Sequence of protein 1:
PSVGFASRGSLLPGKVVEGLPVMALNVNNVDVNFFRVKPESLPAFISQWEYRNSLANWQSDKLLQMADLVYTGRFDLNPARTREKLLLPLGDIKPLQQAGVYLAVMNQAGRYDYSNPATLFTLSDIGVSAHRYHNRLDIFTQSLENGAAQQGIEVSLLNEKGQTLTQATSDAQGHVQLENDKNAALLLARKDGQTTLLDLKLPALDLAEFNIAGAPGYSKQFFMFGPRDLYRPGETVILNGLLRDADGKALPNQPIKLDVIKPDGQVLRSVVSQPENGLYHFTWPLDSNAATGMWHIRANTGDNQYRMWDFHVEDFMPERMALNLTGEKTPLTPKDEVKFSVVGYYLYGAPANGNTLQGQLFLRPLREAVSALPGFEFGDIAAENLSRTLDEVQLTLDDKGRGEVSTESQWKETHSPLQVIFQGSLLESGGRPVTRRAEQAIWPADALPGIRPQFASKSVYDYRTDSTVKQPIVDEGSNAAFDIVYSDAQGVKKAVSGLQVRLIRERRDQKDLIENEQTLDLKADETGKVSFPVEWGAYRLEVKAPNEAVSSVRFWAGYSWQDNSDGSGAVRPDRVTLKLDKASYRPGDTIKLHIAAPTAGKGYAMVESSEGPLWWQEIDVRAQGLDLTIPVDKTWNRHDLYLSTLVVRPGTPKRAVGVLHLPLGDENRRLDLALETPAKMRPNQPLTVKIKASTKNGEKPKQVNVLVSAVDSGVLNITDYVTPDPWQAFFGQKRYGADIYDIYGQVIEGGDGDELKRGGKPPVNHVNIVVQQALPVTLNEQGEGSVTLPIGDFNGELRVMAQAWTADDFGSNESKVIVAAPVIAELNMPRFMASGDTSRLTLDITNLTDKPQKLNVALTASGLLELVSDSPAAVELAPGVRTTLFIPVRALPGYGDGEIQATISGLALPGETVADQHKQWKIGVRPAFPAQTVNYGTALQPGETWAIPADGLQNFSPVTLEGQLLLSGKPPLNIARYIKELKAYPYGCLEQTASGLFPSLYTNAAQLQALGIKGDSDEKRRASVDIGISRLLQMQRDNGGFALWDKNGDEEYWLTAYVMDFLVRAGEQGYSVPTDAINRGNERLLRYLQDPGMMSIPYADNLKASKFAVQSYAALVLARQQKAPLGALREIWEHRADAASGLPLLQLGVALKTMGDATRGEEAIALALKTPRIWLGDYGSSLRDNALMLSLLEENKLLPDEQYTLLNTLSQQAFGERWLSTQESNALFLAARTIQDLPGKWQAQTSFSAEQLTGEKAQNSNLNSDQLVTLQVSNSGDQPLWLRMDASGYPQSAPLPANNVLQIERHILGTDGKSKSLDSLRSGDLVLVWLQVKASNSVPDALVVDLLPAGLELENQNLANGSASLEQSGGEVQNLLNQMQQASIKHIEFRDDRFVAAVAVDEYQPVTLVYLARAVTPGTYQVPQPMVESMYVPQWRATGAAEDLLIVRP

Sequence of protein 2:
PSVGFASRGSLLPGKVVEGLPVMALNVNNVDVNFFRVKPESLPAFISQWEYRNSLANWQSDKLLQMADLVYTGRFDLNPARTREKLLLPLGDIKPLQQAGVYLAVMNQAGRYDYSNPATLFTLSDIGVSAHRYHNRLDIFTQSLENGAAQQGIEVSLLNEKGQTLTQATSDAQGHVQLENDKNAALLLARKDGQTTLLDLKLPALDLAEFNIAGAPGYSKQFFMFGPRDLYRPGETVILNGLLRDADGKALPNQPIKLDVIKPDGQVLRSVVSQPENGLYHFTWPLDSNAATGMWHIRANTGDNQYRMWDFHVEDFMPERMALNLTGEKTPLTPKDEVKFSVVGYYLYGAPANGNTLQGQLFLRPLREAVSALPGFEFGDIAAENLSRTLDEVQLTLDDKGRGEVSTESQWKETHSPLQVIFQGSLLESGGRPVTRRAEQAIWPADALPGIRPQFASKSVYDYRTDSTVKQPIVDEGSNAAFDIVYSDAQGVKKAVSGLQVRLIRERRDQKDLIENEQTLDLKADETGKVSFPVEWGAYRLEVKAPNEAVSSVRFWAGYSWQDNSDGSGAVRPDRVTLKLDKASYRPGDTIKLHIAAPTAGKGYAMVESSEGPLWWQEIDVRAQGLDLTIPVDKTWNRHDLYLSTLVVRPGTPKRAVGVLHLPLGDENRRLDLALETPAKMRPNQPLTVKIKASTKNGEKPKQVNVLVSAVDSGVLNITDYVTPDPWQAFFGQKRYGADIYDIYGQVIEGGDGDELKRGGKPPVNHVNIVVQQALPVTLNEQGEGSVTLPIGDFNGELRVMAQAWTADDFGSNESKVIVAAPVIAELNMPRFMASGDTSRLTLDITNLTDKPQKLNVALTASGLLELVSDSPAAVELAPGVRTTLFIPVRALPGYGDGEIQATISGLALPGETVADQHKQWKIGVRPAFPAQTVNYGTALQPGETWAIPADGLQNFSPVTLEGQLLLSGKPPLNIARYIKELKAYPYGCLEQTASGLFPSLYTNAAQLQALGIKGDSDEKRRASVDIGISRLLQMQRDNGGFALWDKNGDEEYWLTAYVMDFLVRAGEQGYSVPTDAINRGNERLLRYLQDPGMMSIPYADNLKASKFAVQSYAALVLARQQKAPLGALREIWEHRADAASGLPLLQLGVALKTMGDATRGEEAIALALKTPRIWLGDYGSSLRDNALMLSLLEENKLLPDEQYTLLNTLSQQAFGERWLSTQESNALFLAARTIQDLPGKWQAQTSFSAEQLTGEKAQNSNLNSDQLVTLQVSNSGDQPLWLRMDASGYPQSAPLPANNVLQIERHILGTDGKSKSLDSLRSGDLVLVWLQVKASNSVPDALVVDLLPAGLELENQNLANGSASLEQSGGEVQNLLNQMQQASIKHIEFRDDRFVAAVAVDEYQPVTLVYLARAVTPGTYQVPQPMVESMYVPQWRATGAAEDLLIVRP

Interface contacts:
Residue N246 in protein 2 is in contact with residue Y242 in protein 1 (closest heavy-atom distance 3.6 Å).
Residue Q1546 in protein 2 is in contact with residue S1258 in protein 1 (closest heavy-atom distance 3.4 Å).
Residue W1207 in protein 2 is in contact with residue R594 in protein 1 (closest heavy-atom distance 3.7 Å).
Residue Y242 in protein 2 interacts with residue N186 in protein 1 (closest heavy-atom distance 2.9 Å).
Residue F164 in protein 2 contacts residue G240 in protein 1 (closest heavy-atom distance 3.4 Å).
Residue P1573 in protein 2 contacts residue P1260 in protein 1 (closest heavy-atom distance 3.4 Å).
Residue S189 in protein 2 interacts with residue Y242 in protein 1 (closest heavy-atom distance 2.8 Å).
Residue W1497 in protein 2 interacts with residue S1258 in protein 1 (closest heavy-atom distance 3.6 Å).
Residue A1262 in protein 2 is in contact with residue K1501 in protein 1 (closest heavy-atom distance 2.9 Å).
Residue G1255 in protein 2 is in contact with residue S1482 in protein 1 (closest heavy-atom distance 3.8 Å).
Residue D639 in protein 2 is in contact with residue R1193 in protein 1 (closest heavy-atom distance 3.4 Å).
Residue W1497 in protein 2 contacts residue G1255 in protein 1 (closest heavy-atom distance 3.6 Å).
Residue D1253 in protein 2 interacts with residue K1481 in protein 1 (closest heavy-atom distance 3.6 Å).
Residue N162 in protein 2 contacts residue Y242 in protein 1 (closest heavy-atom distance 2.8 Å).
Residue Y242 in protein 2 contacts residue S189 in protein 1 (closest heavy-atom distance 2.8 Å).
Residue M1257 in protein 2 contacts residue W1497 in protein 1 (closest heavy-atom distance 3.5 Å).
Residue W187 in protein 2 is in contact with residue Y244 in protein 1 (closest heavy-atom distance 3.4 Å).
Residue Y242 in protein 2 contacts residue V235 in protein 1 (closest heavy-atom distance 3.5 Å).
Residue E1472 in protein 2 is in contact with residue L1265 in protein 1 (closest heavy-atom distance 3.7 Å).
Residue S1258 in protein 2 contacts residue W1497 in protein 1 (closest heavy-atom distance 3.6 Å).
Residue Y1261 in protein 2 is in contact with residue Y1571 in protein 1 (closest heavy-atom distance 3.3 Å).
Residue S1482 in protein 2 contacts residue D1253 in protein 1 (closest heavy-atom distance 2.7 Å).
Residue D1212 in protein 2 contacts residue N1542 in protein 1 (closest heavy-atom distance 3.5 Å).
Residue M1256 in protein 2 is in contact with residue S1482 in protein 1 (closest heavy-atom distance 3.7 Å).
Residue R1193 in protein 2 interacts with residue D639 in protein 1 (closest heavy-atom distance 3.4 Å).
Residue K1481 in protein 2 interacts with residue R1249 in protein 1 (closest heavy-atom distance 3.4 Å).
Residue R1249 in protein 2 is in contact with residue K1481 in protein 1 (closest heavy-atom distance 3.4 Å).
Residue W1497 in protein 2 contacts residue M1257 in protein 1 (closest heavy-atom distance 3.5 Å).
Residue S1258 in protein 2 interacts with residue Q1546 in protein 1 (closest heavy-atom distance 3.4 Å).
Residue N1542 in protein 2 interacts with residue D1212 in protein 1 (closest heavy-atom distance 3.5 Å).
Residue P1260 in protein 2 interacts with residue K1501 in protein 1 (closest heavy-atom distance 3.3 Å).
Residue L1265 in protein 2 is in contact with residue E1472 in protein 1 (closest heavy-atom distance 3.7 Å).
Residue L1543 in protein 2 interacts with residue S1258 in protein 1 (closest heavy-atom distance 3.6 Å).
Residue N186 in protein 2 interacts with residue Y242 in protein 1 (closest heavy-atom distance 2.9 Å).
Residue N186 in protein 2 contacts residue N186 in protein 1 (closest heavy-atom distance 3.2 Å).
Residue P1573 in protein 2 is in contact with residue Y1261 in protein 1 (closest heavy-atom distance 3.6 Å).
Residue S1482 in protein 2 interacts with residue M1256 in protein 1 (closest heavy-atom distance 3.7 Å).
Residue Y593 in protein 2 contacts residue W1207 in protein 1 (closest heavy-atom distance 3.5 Å).
Residue Y242 in protein 2 interacts with residue N162 in protein 1 (closest heavy-atom distance 2.8 Å).
Residue Y1261 in protein 2 interacts with residue P1573 in protein 1 (closest heavy-atom distance 3.6 Å).
Residue K1481 in protein 2 interacts with residue D1253 in protein 1 (closest heavy-atom distance 3.6 Å).
Residue S1258 in protein 2 is in contact with residue L1543 in protein 1 (closest heavy-atom distance 3.6 Å).
Residue H1474 in protein 2 contacts residue G1255 in protein 1 (closest heavy-atom distance 3.5 Å).
Residue Y244 in protein 2 contacts residue W187 in protein 1 (closest heavy-atom distance 3.4 Å).
Residue G240 in protein 2 is in contact with residue F164 in protein 1 (closest heavy-atom distance 3.4 Å).
Residue G1255 in protein 2 interacts with residue W1497 in protein 1 (closest heavy-atom distance 3.6 Å).
Residue D1253 in protein 2 interacts with residue S1482 in protein 1 (closest heavy-atom distance 2.7 Å).
Residue S1482 in protein 2 is in contact with residue G1255 in protein 1 (closest heavy-atom distance 3.8 Å).
Residue P1260 in protein 2 contacts residue P1573 in protein 1 (closest heavy-atom distance 3.4 Å).
Residue R637 in protein 2 interacts with residue Q1196 in protein 1 (closest heavy-atom distance 3.0 Å).
Residue Y242 in protein 2 interacts with residue N246 in protein 1 (closest heavy-atom distance 3.6 Å).
Residue Q1196 in protein 2 contacts residue R637 in protein 1 (closest heavy-atom distance 3.0 Å).
Residue K1501 in protein 2 contacts residue P1260 in protein 1 (closest heavy-atom distance 3.3 Å).
Residue W1207 in protein 2 interacts with residue Y593 in protein 1 (closest heavy-atom distance 3.5 Å).
Residue G1255 in protein 2 is in contact with residue H1474 in protein 1 (closest heavy-atom distance 3.5 Å).
Residue V235 in protein 2 contacts residue Y242 in protein 1 (closest heavy-atom distance 3.5 Å).
Residue Y1571 in protein 2 is in contact with residue Y1261 in protein 1 (closest heavy-atom distance 3.3 Å).
Residue K1501 in protein 2 interacts with residue A1262 in protein 1 (closest heavy-atom distance 2.9 Å).
Residue R594 in protein 2 contacts residue W1207 in protein 1 (closest heavy-atom distance 3.7 Å).
Residue Y244 in protein 2 is in contact with residue Y244 in protein 1 (closest heavy-atom distance 2.7 Å).

This data describes a binding interaction between two proteins.